Sequence of chain B:
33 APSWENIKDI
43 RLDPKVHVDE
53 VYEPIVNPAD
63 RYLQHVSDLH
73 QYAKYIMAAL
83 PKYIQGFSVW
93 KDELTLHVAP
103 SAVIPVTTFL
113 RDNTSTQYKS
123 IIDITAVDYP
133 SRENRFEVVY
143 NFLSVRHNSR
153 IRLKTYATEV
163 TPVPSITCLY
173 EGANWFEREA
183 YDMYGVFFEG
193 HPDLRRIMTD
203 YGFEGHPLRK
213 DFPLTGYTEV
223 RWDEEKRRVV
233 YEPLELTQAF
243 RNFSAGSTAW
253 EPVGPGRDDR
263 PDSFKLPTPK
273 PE

Sequence of chain A:
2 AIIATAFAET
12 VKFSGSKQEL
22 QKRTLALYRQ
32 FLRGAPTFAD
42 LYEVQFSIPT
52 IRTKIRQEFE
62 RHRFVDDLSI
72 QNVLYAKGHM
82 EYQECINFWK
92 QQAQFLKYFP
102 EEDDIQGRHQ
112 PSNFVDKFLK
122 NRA

This data describes a binding interaction between two proteins.

Interface contacts:
Residue Y203 in chain B is in contact with residue E82 in chain A (closest heavy-atom distance 4.0 Å).
Residue Y233 in chain B contacts residue K98 in chain A (closest heavy-atom distance 3.9 Å).
Residue R197 in chain B contacts residue W90 in chain A (closest heavy-atom distance 3.6 Å).
Residue D195 in chain B is in contact with residue Q84 in chain A (closest heavy-atom distance 2.9 Å).
Residue E191 in chain B contacts residue F14 in chain A (closest heavy-atom distance 3.2 Å).
Residue G204 in chain B is in contact with residue K98 in chain A (closest heavy-atom distance 3.1 Å).
Residue G192 in chain B contacts residue V12 in chain A (closest heavy-atom distance 3.0 Å).
Residue L196 in chain B interacts with residue M81 in chain A (closest heavy-atom distance 3.4 Å).
Residue D195 in chain B interacts with residue A5 in chain A (closest heavy-atom distance 4.1 Å).
Residue P194 in chain B is in contact with residue A9 in chain A (closest heavy-atom distance 3.8 Å).
Residue E161 in chain B contacts residue V74 in chain A (closest heavy-atom distance 4.0 Å).
Residue G204 in chain B is in contact with residue K91 in chain A (closest heavy-atom distance 4.0 Å).
Residue F189 in chain B is in contact with residue V74 in chain A (closest heavy-atom distance 3.7 Å).
Residue D202 in chain B interacts with residue Q95 in chain A (closest heavy-atom distance 3.1 Å).
Residue H208 in chain B interacts with residue K78 in chain A (closest heavy-atom distance 3.0 Å).
Residue R197 in chain B is in contact with residue T6 in chain A (closest heavy-atom distance 3.7 Å).
Residue F189 in chain B interacts with residue K78 in chain A (closest heavy-atom distance 4.2 Å).
Residue E191 in chain B interacts with residue V12 in chain A (closest heavy-atom distance 3.5 Å).
Residue G204 in chain B contacts residue Q95 in chain A (closest heavy-atom distance 4.4 Å).
Residue H193 in chain B contacts residue V12 in chain A (closest heavy-atom distance 3.4 Å).
Residue P194 in chain B contacts residue T11 in chain A (closest heavy-atom distance 3.8 Å).
Residue R230 in chain B interacts with residue D104 in chain A (closest heavy-atom distance 3.4 Å).
Residue R198 in chain B interacts with residue E82 in chain A (closest heavy-atom distance 3.0 Å).
Residue Y183 in chain B is in contact with residue M81 in chain A (closest heavy-atom distance 2.9 Å).
Residue V162 in chain B is in contact with residue I71 in chain A (closest heavy-atom distance 4.0 Å).
Residue R198 in chain B is in contact with residue E85 in chain A (closest heavy-atom distance 2.7 Å).
Residue E173 in chain B is in contact with residue I3 in chain A (closest heavy-atom distance 3.6 Å).
Residue E173 in chain B interacts with residue A2 in chain A (closest heavy-atom distance 3.8 Å).
Residue F189 in chain B is in contact with residue A77 in chain A (closest heavy-atom distance 3.4 Å).
Residue H193 in chain B interacts with residue T11 in chain A (closest heavy-atom distance 3.4 Å).
Residue D195 in chain B contacts residue T6 in chain A (closest heavy-atom distance 3.2 Å).
Residue V162 in chain B contacts residue S70 in chain A (closest heavy-atom distance 3.6 Å).
Residue Y203 in chain B is in contact with residue W90 in chain A (closest heavy-atom distance 3.4 Å).
Residue E191 in chain B interacts with residue K13 in chain A (closest heavy-atom distance 3.8 Å).
Residue F189 in chain B interacts with residue F14 in chain A (closest heavy-atom distance 4.1 Å).
Residue Y203 in chain B contacts residue E85 in chain A (closest heavy-atom distance 2.6 Å).
Residue R230 in chain B contacts residue A94 in chain A (closest heavy-atom distance 4.4 Å).
Residue R230 in chain B contacts residue Q93 in chain A (closest heavy-atom distance 3.7 Å).
Residue P164 in chain B is in contact with residue F14 in chain A (closest heavy-atom distance 3.9 Å).
Residue F190 in chain B contacts residue V12 in chain A (closest heavy-atom distance 3.7 Å).
Residue R197 in chain B interacts with residue Q84 in chain A (closest heavy-atom distance 3.7 Å).
Residue V162 in chain B interacts with residue V74 in chain A (closest heavy-atom distance 4.0 Å).
Residue L196 in chain B is in contact with residue V12 in chain A (closest heavy-atom distance 4.0 Å).
Residue P194 in chain B contacts residue E10 in chain A (closest heavy-atom distance 3.8 Å).
Residue Y203 in chain B is in contact with residue Q92 in chain A (closest heavy-atom distance 4.2 Å).
Residue V162 in chain B interacts with residue F14 in chain A (closest heavy-atom distance 3.3 Å).
Residue Y233 in chain B interacts with residue A94 in chain A (closest heavy-atom distance 3.6 Å).
Residue F189 in chain B is in contact with residue M81 in chain A (closest heavy-atom distance 3.5 Å).
Residue Y233 in chain B contacts residue Q95 in chain A (closest heavy-atom distance 3.2 Å).
Residue Y183 in chain B is in contact with residue K78 in chain A (closest heavy-atom distance 3.4 Å).
Residue P194 in chain B contacts residue A5 in chain A (closest heavy-atom distance 4.2 Å).
Residue G192 in chain B contacts residue T11 in chain A (closest heavy-atom distance 3.8 Å).
Residue N176 in chain B interacts with residue I3 in chain A (closest heavy-atom distance 3.9 Å).
Residue D195 in chain B interacts with residue A9 in chain A (closest heavy-atom distance 3.2 Å).
Residue R230 in chain B contacts residue L97 in chain A (closest heavy-atom distance 3.6 Å).
Residue V231 in chain B interacts with residue A94 in chain A (closest heavy-atom distance 3.4 Å).
Residue Y203 in chain B interacts with residue Q95 in chain A (closest heavy-atom distance 4.1 Å).
Residue F189 in chain B interacts with residue V12 in chain A (closest heavy-atom distance 4.2 Å).
Residue Y203 in chain B is in contact with residue K91 in chain A (closest heavy-atom distance 3.6 Å).
Residue K228 in chain B interacts with residue D104 in chain A (closest heavy-atom distance 3.8 Å).